Sequence of protein 1:
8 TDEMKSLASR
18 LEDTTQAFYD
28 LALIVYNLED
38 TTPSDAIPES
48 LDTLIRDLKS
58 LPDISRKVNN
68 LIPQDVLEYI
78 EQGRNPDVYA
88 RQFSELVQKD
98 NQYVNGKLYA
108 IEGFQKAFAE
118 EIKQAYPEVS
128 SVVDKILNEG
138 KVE

Sequence of protein 2:
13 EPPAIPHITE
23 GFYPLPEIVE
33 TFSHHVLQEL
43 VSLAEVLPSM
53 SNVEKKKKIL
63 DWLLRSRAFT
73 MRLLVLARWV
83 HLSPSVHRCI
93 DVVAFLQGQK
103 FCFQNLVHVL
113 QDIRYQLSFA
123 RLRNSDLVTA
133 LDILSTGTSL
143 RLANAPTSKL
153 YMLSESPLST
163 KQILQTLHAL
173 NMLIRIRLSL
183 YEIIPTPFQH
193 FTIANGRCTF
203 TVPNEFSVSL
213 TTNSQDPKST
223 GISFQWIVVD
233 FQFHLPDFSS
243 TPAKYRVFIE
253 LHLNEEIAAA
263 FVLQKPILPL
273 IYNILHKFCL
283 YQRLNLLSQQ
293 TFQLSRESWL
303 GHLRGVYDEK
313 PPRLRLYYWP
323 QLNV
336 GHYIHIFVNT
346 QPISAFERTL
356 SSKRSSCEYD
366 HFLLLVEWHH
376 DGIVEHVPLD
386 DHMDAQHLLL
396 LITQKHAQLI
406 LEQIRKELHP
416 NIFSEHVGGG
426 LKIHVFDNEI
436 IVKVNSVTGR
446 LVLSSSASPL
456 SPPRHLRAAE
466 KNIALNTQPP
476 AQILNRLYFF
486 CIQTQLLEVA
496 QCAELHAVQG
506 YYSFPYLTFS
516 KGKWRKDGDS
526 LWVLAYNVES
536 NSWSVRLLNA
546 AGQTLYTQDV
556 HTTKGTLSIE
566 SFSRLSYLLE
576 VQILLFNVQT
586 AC

Residue-level contacts at the interface:
Residue R69 in protein 2 contacts residue T22 in protein 1 (closest heavy-atom distance 3.2 Å).
Residue G23 in protein 2 contacts residue P70 in protein 1 (closest heavy-atom distance 3.6 Å).
Residue G23 in protein 2 interacts with residue Q71 in protein 1 (closest heavy-atom distance 2.8 Å).
Residue V77 in protein 2 interacts with residue I77 in protein 1 (closest heavy-atom distance 3.5 Å).
Residue H83 in protein 2 interacts with residue M11 in protein 1 (closest heavy-atom distance 3.5 Å).
Residue K102 in protein 2 interacts with residue Y100 in protein 1 (closest heavy-atom distance 3.6 Å).
Residue L62 in protein 2 interacts with residue V32 in protein 1 (closest heavy-atom distance 3.3 Å).
Residue Y25 in protein 2 is in contact with residue Q71 in protein 1 (closest heavy-atom distance 3.7 Å).
Residue F24 in protein 2 contacts residue P70 in protein 1 (closest heavy-atom distance 3.4 Å).
Residue L75 in protein 2 contacts residue L18 in protein 1 (closest heavy-atom distance 3.3 Å).
Residue Y25 in protein 2 contacts residue I69 in protein 1 (closest heavy-atom distance 2.8 Å).
Residue F105 in protein 2 contacts residue K104 in protein 1 (closest heavy-atom distance 3.5 Å).
Residue T72 in protein 2 contacts residue F25 in protein 1 (closest heavy-atom distance 3.8 Å).
Residue V88 in protein 2 contacts residue A87 in protein 1 (closest heavy-atom distance 3.8 Å).
Residue L98 in protein 2 contacts residue N98 in protein 1 (closest heavy-atom distance 3.3 Å).
Residue P26 in protein 2 interacts with residue N67 in protein 1 (closest heavy-atom distance 3.6 Å).
Residue F24 in protein 2 contacts residue I69 in protein 1 (closest heavy-atom distance 3.1 Å).
Residue L98 in protein 2 is in contact with residue D97 in protein 1 (closest heavy-atom distance 3.4 Å).
Residue K102 in protein 2 contacts residue D97 in protein 1 (closest heavy-atom distance 2.7 Å).
Residue S85 in protein 2 is in contact with residue L68 in protein 1 (closest heavy-atom distance 3.8 Å).
Residue V95 in protein 2 is in contact with residue L93 in protein 1 (closest heavy-atom distance 3.4 Å).
Residue R69 in protein 2 is in contact with residue F25 in protein 1 (closest heavy-atom distance 3.2 Å).
Residue L78 in protein 2 is in contact with residue I69 in protein 1 (closest heavy-atom distance 3.8 Å).
Residue R80 in protein 2 is in contact with residue E19 in protein 1 (closest heavy-atom distance 3.7 Å).
Residue I30 in protein 2 interacts with residue L74 in protein 1 (closest heavy-atom distance 3.7 Å).
Residue F24 in protein 2 interacts with residue L68 in protein 1 (closest heavy-atom distance 3.6 Å).
Residue S35 in protein 2 is in contact with residue L55 in protein 1 (closest heavy-atom distance 2.9 Å).
Residue W81 in protein 2 is in contact with residue D84 in protein 1 (closest heavy-atom distance 3.5 Å).
Residue L27 in protein 2 is in contact with residue V65 in protein 1 (closest heavy-atom distance 3.6 Å).
Residue L76 in protein 2 contacts residue L18 in protein 1 (closest heavy-atom distance 3.5 Å).
Residue L78 in protein 2 interacts with residue I77 in protein 1 (closest heavy-atom distance 3.7 Å).
Residue Y25 in protein 2 contacts residue L74 in protein 1 (closest heavy-atom distance 3.7 Å).
Residue L27 in protein 2 contacts residue N67 in protein 1 (closest heavy-atom distance 3.2 Å).
Residue T72 in protein 2 contacts residue T21 in protein 1 (closest heavy-atom distance 3.5 Å).
Residue R69 in protein 2 is in contact with residue Y26 in protein 1 (closest heavy-atom distance 3.5 Å).
Residue R74 in protein 2 interacts with residue E78 in protein 1 (closest heavy-atom distance 2.8 Å).
Residue P28 in protein 2 is in contact with residue N67 in protein 1 (closest heavy-atom distance 3.8 Å).
Residue W81 in protein 2 is in contact with residue V73 in protein 1 (closest heavy-atom distance 3.6 Å).
Residue A79 in protein 2 is in contact with residue L14 in protein 1 (closest heavy-atom distance 3.6 Å).
Residue I92 in protein 2 is in contact with residue F90 in protein 1 (closest heavy-atom distance 3.5 Å).
Residue L39 in protein 2 interacts with residue L55 in protein 1 (closest heavy-atom distance 3.5 Å).
Residue S35 in protein 2 interacts with residue P59 in protein 1 (closest heavy-atom distance 3.5 Å).
Residue A79 in protein 2 is in contact with residue A15 in protein 1 (closest heavy-atom distance 3.8 Å).
Residue L65 in protein 2 is in contact with residue L28 in protein 1 (closest heavy-atom distance 3.5 Å).
Residue W81 in protein 2 is in contact with residue P83 in protein 1 (closest heavy-atom distance 3.3 Å).
Residue V95 in protein 2 is in contact with residue F90 in protein 1 (closest heavy-atom distance 3.6 Å).
Residue S68 in protein 2 interacts with residue F25 in protein 1 (closest heavy-atom distance 3.2 Å).
Residue F105 in protein 2 is in contact with residue L105 in protein 1 (closest heavy-atom distance 3.8 Å).
Residue V82 in protein 2 interacts with residue N67 in protein 1 (closest heavy-atom distance 3.4 Å).
Residue Q99 in protein 2 is in contact with residue D97 in protein 1 (closest heavy-atom distance 3.1 Å).
Residue P28 in protein 2 is in contact with residue S62 in protein 1 (closest heavy-atom distance 2.9 Å).
Residue W81 in protein 2 contacts residue P70 in protein 1 (closest heavy-atom distance 3.6 Å).
Residue L76 in protein 2 is in contact with residue A15 in protein 1 (closest heavy-atom distance 3.7 Å).
Residue V31 in protein 2 contacts residue S62 in protein 1 (closest heavy-atom distance 3.0 Å).
Residue R74 in protein 2 is in contact with residue I77 in protein 1 (closest heavy-atom distance 2.9 Å).
Residue L27 in protein 2 is in contact with residue S62 in protein 1 (closest heavy-atom distance 3.5 Å).
Residue C91 in protein 2 is in contact with residue V94 in protein 1 (closest heavy-atom distance 3.6 Å).
Residue L76 in protein 2 interacts with residue E19 in protein 1 (closest heavy-atom distance 3.8 Å).
Residue V31 in protein 2 contacts residue L58 in protein 1 (closest heavy-atom distance 3.6 Å).
Residue S85 in protein 2 is in contact with residue N67 in protein 1 (closest heavy-atom distance 2.9 Å).

This data describes a binding interaction between two proteins.